Residue-level contacts at the interface:
Residue S52 in the second protein is in contact with residue Y186 in the first protein (closest heavy-atom distance 2.6 Å).
Residue L120 in the second protein contacts residue F187 in the first protein (closest heavy-atom distance 4.9 Å).
Residue V191 in the second protein interacts with residue V117 in the first protein (closest heavy-atom distance 4.2 Å).
Residue L45 in the second protein interacts with residue V191 in the first protein (closest heavy-atom distance 3.6 Å).
Residue Q32 in the second protein is in contact with residue V198 in the first protein (closest heavy-atom distance 3.9 Å).
Residue Q195 in the second protein interacts with residue S34 in the first protein (closest heavy-atom distance 2.9 Å).
Residue H114 in the second protein is in contact with residue V191 in the first protein (closest heavy-atom distance 3.7 Å).
Residue V191 in the second protein interacts with residue H114 in the first protein (closest heavy-atom distance 3.3 Å).
Residue A116 in the second protein is in contact with residue V191 in the first protein (closest heavy-atom distance 4.7 Å).
Residue F187 in the second protein is in contact with residue V117 in the first protein (closest heavy-atom distance 3.8 Å).
Residue V191 in the second protein interacts with residue L45 in the first protein (closest heavy-atom distance 3.7 Å).
Residue V54 in the second protein interacts with residue Y186 in the first protein (closest heavy-atom distance 3.9 Å).
Residue G33 in the second protein is in contact with residue Q195 in the first protein (closest heavy-atom distance 3.4 Å).
Residue L45 in the second protein interacts with residue F187 in the first protein (closest heavy-atom distance 4.7 Å).
Residue V191 in the second protein contacts residue A116 in the first protein (closest heavy-atom distance 4.3 Å).
Residue Y186 in the second protein is in contact with residue V54 in the first protein (closest heavy-atom distance 4.3 Å).
Residue Y186 in the second protein interacts with residue L47 in the first protein (closest heavy-atom distance 3.7 Å).
Residue G33 in the second protein interacts with residue V198 in the first protein (closest heavy-atom distance 4.2 Å).
Residue Y245 in the second protein interacts with residue E31 in the first protein (closest heavy-atom distance 3.3 Å).
Residue E50 in the second protein contacts residue Y186 in the first protein (closest heavy-atom distance 3.6 Å).
Residue F187 in the second protein is in contact with residue V54 in the first protein (closest heavy-atom distance 3.8 Å).
Residue V54 in the second protein contacts residue F187 in the first protein (closest heavy-atom distance 4.6 Å).
Residue R46 in the second protein interacts with residue L190 in the first protein (closest heavy-atom distance 4.3 Å).
Residue Q226 in the second protein contacts residue Q32 in the first protein (closest heavy-atom distance 3.6 Å).
Residue L47 in the second protein contacts residue L190 in the first protein (closest heavy-atom distance 3.8 Å).
Residue S34 in the second protein is in contact with residue L190 in the first protein (closest heavy-atom distance 2.6 Å).
Residue F187 in the second protein is in contact with residue L94 in the first protein (closest heavy-atom distance 3.6 Å).
Residue L190 in the second protein interacts with residue R46 in the first protein (closest heavy-atom distance 4.8 Å).
Residue Q32 in the second protein contacts residue R205 in the first protein (closest heavy-atom distance 4.7 Å).
Residue L190 in the second protein is in contact with residue L45 in the first protein (closest heavy-atom distance 3.9 Å).
Residue F187 in the second protein contacts residue L120 in the first protein (closest heavy-atom distance 4.3 Å).
Residue V198 in the second protein contacts residue G33 in the first protein (closest heavy-atom distance 4.0 Å).
Residue L47 in the second protein is in contact with residue R189 in the first protein (closest heavy-atom distance 3.5 Å).
Residue Q32 in the second protein is in contact with residue A224 in the first protein (closest heavy-atom distance 4.8 Å).
Residue V117 in the second protein is in contact with residue F187 in the first protein (closest heavy-atom distance 3.8 Å).
Residue F187 in the second protein interacts with residue L45 in the first protein (closest heavy-atom distance 4.0 Å).
Residue Y186 in the second protein is in contact with residue S52 in the first protein (closest heavy-atom distance 3.4 Å).
Residue Y245 in the second protein contacts residue Q32 in the first protein (closest heavy-atom distance 4.2 Å).
Residue L190 in the second protein is in contact with residue L47 in the first protein (closest heavy-atom distance 3.6 Å).
Residue V191 in the second protein is in contact with residue S34 in the first protein (closest heavy-atom distance 4.8 Å).
Residue L190 in the second protein interacts with residue S34 in the first protein (closest heavy-atom distance 2.6 Å).
Residue E50 in the second protein interacts with residue R189 in the first protein (closest heavy-atom distance 4.7 Å).
Residue Q32 in the second protein contacts residue Y245 in the first protein (closest heavy-atom distance 3.7 Å).
Residue H202 in the second protein interacts with residue E31 in the first protein (closest heavy-atom distance 4.8 Å).
Residue S34 in the second protein contacts residue Q195 in the first protein (closest heavy-atom distance 3.0 Å).
Residue L45 in the second protein interacts with residue L190 in the first protein (closest heavy-atom distance 3.7 Å).
Residue Y186 in the second protein contacts residue E50 in the first protein (closest heavy-atom distance 3.9 Å).
Residue V198 in the second protein contacts residue Q32 in the first protein (closest heavy-atom distance 3.8 Å).
Residue R189 in the second protein interacts with residue L47 in the first protein (closest heavy-atom distance 3.6 Å).
Residue L94 in the second protein contacts residue F187 in the first protein (closest heavy-atom distance 3.5 Å).
Residue Q195 in the second protein interacts with residue G33 in the first protein (closest heavy-atom distance 3.4 Å).
Residue L47 in the second protein is in contact with residue Y186 in the first protein (closest heavy-atom distance 3.2 Å).
Residue V117 in the second protein is in contact with residue V191 in the first protein (closest heavy-atom distance 4.0 Å).
Residue V54 in the second protein interacts with residue L190 in the first protein (closest heavy-atom distance 4.0 Å).
Residue R46 in the second protein is in contact with residue Y186 in the first protein (closest heavy-atom distance 4.8 Å).
Residue Q32 in the second protein is in contact with residue Q226 in the first protein (closest heavy-atom distance 3.3 Å).
Residue L190 in the second protein interacts with residue V54 in the first protein (closest heavy-atom distance 3.8 Å).
Residue S34 in the second protein interacts with residue V191 in the first protein (closest heavy-atom distance 4.8 Å).
Residue N53 in the second protein interacts with residue Y186 in the first protein (closest heavy-atom distance 4.4 Å).

Sequence of the second protein:
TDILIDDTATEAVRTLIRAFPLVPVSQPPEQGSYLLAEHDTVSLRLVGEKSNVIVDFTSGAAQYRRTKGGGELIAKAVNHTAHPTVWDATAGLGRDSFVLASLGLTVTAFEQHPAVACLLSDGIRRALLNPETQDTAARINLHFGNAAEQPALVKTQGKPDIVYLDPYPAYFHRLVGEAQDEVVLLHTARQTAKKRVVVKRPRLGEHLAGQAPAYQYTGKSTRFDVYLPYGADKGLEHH

Sequence of the first protein:
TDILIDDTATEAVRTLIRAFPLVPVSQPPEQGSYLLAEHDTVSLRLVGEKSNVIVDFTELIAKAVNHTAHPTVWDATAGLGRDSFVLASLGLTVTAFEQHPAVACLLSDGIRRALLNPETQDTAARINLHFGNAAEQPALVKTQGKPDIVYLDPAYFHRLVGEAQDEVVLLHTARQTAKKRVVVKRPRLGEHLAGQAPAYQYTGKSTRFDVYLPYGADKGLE

The following describes two proteins that form a bound complex.